Sequence of chain B:
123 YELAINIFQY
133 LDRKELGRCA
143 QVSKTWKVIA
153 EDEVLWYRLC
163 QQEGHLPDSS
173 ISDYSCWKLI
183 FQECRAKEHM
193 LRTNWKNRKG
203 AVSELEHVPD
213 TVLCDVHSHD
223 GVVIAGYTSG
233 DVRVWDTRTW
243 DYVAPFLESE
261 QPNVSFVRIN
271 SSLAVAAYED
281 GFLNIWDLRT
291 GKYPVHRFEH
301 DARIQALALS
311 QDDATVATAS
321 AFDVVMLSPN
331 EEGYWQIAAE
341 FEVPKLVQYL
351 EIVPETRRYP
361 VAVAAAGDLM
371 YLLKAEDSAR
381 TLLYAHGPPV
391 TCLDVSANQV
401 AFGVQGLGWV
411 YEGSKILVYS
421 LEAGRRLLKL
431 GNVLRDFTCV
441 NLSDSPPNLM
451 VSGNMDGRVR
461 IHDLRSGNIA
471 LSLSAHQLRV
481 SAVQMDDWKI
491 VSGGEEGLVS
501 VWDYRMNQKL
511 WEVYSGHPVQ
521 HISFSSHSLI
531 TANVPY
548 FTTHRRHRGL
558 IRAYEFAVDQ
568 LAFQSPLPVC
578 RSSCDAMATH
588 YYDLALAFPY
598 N

Sequence of chain A:
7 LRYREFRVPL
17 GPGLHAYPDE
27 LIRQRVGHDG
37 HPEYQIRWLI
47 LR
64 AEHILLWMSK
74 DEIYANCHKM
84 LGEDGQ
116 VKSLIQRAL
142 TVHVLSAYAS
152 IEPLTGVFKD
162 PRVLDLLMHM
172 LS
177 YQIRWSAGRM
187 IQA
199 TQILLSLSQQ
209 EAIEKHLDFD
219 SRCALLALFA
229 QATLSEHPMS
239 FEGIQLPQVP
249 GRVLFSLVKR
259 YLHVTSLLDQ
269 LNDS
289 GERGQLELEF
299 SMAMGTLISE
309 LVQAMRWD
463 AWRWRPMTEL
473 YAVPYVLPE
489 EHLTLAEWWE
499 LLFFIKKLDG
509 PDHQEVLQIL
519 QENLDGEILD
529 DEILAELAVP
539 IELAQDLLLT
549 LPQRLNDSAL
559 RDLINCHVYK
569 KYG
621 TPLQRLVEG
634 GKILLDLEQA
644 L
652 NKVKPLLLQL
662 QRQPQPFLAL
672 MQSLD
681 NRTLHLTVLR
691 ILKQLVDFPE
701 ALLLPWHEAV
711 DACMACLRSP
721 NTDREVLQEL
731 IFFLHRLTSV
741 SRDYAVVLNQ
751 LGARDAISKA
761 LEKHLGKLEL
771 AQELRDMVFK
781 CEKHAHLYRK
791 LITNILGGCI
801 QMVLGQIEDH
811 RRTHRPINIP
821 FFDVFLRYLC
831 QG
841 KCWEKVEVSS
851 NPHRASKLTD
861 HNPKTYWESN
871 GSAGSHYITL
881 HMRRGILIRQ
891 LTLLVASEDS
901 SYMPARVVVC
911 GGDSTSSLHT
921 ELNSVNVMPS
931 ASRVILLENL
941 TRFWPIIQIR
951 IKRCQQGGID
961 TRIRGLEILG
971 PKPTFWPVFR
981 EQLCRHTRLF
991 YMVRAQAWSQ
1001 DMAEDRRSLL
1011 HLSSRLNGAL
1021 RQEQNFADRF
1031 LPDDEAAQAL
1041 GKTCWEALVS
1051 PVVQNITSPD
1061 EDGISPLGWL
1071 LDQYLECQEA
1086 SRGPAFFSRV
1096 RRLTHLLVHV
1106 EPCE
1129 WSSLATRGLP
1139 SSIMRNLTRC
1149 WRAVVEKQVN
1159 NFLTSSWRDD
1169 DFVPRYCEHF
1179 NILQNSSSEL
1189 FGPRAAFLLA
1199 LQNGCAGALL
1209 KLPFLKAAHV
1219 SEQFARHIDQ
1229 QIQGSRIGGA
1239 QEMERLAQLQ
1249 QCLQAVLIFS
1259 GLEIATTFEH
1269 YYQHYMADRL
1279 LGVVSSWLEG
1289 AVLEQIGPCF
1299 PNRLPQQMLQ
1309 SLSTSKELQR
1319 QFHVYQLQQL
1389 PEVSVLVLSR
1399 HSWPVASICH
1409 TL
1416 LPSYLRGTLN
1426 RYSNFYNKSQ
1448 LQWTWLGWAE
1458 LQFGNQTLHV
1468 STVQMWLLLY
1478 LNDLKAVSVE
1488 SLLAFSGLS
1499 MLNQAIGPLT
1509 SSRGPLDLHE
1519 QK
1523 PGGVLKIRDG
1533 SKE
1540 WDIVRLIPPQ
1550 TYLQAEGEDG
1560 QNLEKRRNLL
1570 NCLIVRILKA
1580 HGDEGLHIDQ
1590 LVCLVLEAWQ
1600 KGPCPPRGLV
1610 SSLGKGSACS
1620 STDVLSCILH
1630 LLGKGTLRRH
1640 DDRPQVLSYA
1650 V

These two protein chains interact to form a complex.

Interface contacts:
Residue V475 in chain A contacts residue R552 in chain B (closest heavy-atom distance 3.4 Å).
Residue A1193 in chain A is in contact with residue E512 in chain B (closest heavy-atom distance 3.4 Å).
Residue Y473 in chain A is in contact with residue R552 in chain B (closest heavy-atom distance 3.5 Å).
Residue R933 in chain A contacts residue P596 in chain B (closest heavy-atom distance 3.3 Å).
Residue R467 in chain A contacts residue V204 in chain B (closest heavy-atom distance 2.9 Å).
Residue H1104 in chain A interacts with residue R552 in chain B (closest heavy-atom distance 2.7 Å).
Residue L1244 in chain A is in contact with residue Y411 in chain B (closest heavy-atom distance 3.6 Å).
Residue Q1293 in chain A is in contact with residue R458 in chain B (closest heavy-atom distance 3.6 Å).
Residue P863 in chain A interacts with residue Y589 in chain B (closest heavy-atom distance 3.5 Å).
Residue Y473 in chain A is in contact with residue S515 in chain B (closest heavy-atom distance 3.5 Å).
Residue H1104 in chain A is in contact with residue H551 in chain B (closest heavy-atom distance 3.4 Å).
Residue Q956 in chain A contacts residue D175 in chain B (closest heavy-atom distance 3.3 Å).
Residue R953 in chain A is in contact with residue D175 in chain B (closest heavy-atom distance 3.1 Å).
Residue W464 in chain A contacts residue Y588 in chain B (closest heavy-atom distance 3.5 Å).
Residue E967 in chain A is in contact with residue L593 in chain B (closest heavy-atom distance 2.6 Å).
Residue T470 in chain A interacts with residue R200 in chain B (closest heavy-atom distance 3.6 Å).
Residue V927 in chain A is in contact with residue Y176 in chain B (closest heavy-atom distance 2.5 Å).
Residue L894 in chain A is in contact with residue Y589 in chain B (closest heavy-atom distance 3.1 Å).
Residue E1240 in chain A interacts with residue Y411 in chain B (closest heavy-atom distance 3.5 Å).
Residue R933 in chain A interacts with residue F595 in chain B (closest heavy-atom distance 3.3 Å).
Residue M469 in chain A contacts residue G202 in chain B (closest heavy-atom distance 3.2 Å).
Residue R467 in chain A is in contact with residue E206 in chain B (closest heavy-atom distance 2.9 Å).
Residue R933 in chain A interacts with residue A592 in chain B (closest heavy-atom distance 2.8 Å).
Residue M469 in chain A is in contact with residue A203 in chain B (closest heavy-atom distance 3.4 Å).
Residue W1285 in chain A contacts residue V433 in chain B (closest heavy-atom distance 3.6 Å).
Residue Q956 in chain A contacts residue D170 in chain B (closest heavy-atom distance 3.5 Å).
Residue L1286 in chain A contacts residue L434 in chain B (closest heavy-atom distance 3.6 Å).
Residue W464 in chain A interacts with residue W237 in chain B (closest heavy-atom distance 3.5 Å).
Residue Q955 in chain A interacts with residue Y176 in chain B (closest heavy-atom distance 3.6 Å).
Residue G1237 in chain A is in contact with residue W409 in chain B (closest heavy-atom distance 3.2 Å).
Residue W466 in chain A contacts residue V204 in chain B (closest heavy-atom distance 3.5 Å).
Residue H1100 in chain A is in contact with residue F548 in chain B (closest heavy-atom distance 3.4 Å).
Residue C954 in chain A is in contact with residue D175 in chain B (closest heavy-atom distance 3.5 Å).
Residue W464 in chain A is in contact with residue D243 in chain B (closest heavy-atom distance 3.5 Å).
Residue K864 in chain A contacts residue Q571 in chain B (closest heavy-atom distance 3.5 Å).
Residue P468 in chain A contacts residue G202 in chain B (closest heavy-atom distance 3.6 Å).
Residue H861 in chain A contacts residue Y589 in chain B (closest heavy-atom distance 3.5 Å).
Residue N862 in chain A contacts residue D582 in chain B (closest heavy-atom distance 3.1 Å).
Residue H861 in chain A contacts residue D590 in chain B (closest heavy-atom distance 3.4 Å).
Residue W464 in chain A interacts with residue Y244 in chain B (closest heavy-atom distance 3.2 Å).
Residue A1289 in chain A is in contact with residue N432 in chain B (closest heavy-atom distance 3.3 Å).
Residue W464 in chain A is in contact with residue E206 in chain B (closest heavy-atom distance 3.1 Å).
Residue W466 in chain A contacts residue A203 in chain B (closest heavy-atom distance 3.6 Å).
Residue I935 in chain A is in contact with residue Y597 in chain B (closest heavy-atom distance 3.5 Å).
Residue P1191 in chain A interacts with residue E496 in chain B (closest heavy-atom distance 3.6 Å).
Residue P1191 in chain A is in contact with residue Y514 in chain B (closest heavy-atom distance 3.4 Å).
Residue A905 in chain A contacts residue Y176 in chain B (closest heavy-atom distance 3.4 Å).
Residue R1097 in chain A interacts with residue R553 in chain B (closest heavy-atom distance 3.2 Å).
Residue H861 in chain A is in contact with residue T586 in chain B (closest heavy-atom distance 3.4 Å).
Residue S932 in chain A interacts with residue L568 in chain B (closest heavy-atom distance 3.2 Å).
Residue W464 in chain A interacts with residue S205 in chain B (closest heavy-atom distance 2.6 Å).
Residue Y473 in chain A contacts residue R559 in chain B (closest heavy-atom distance 2.9 Å).
Residue E1292 in chain A contacts residue R460 in chain B (closest heavy-atom distance 2.7 Å).
Residue L479 in chain A interacts with residue H551 in chain B (closest heavy-atom distance 3.5 Å).
Residue W466 in chain A interacts with residue T241 in chain B (closest heavy-atom distance 3.2 Å).
Residue G1236 in chain A interacts with residue W409 in chain B (closest heavy-atom distance 3.1 Å).
Residue Y477 in chain A interacts with residue H551 in chain B (closest heavy-atom distance 3.4 Å).
Residue R953 in chain A is in contact with residue S174 in chain B (closest heavy-atom distance 3.1 Å).
Residue E898 in chain A interacts with residue R578 in chain B (closest heavy-atom distance 3.1 Å).
Residue R467 in chain A is in contact with residue A203 in chain B (closest heavy-atom distance 3.4 Å).